Interface contacts:
Residue K1517 in protein 1 is in contact with residue I115 in protein 2 (closest heavy-atom distance 4.0 Å).
Residue S1019 in protein 1 contacts residue E60 in protein 2 (closest heavy-atom distance 3.1 Å).
Residue K1015 in protein 1 is in contact with residue V63 in protein 2 (closest heavy-atom distance 3.9 Å).
Residue R1484 in protein 1 is in contact with residue F90 in protein 2 (closest heavy-atom distance 3.2 Å).
Residue N1159 in protein 1 interacts with residue L67 in protein 2 (closest heavy-atom distance 3.8 Å).
Residue V1210 in protein 1 is in contact with residue L70 in protein 2 (closest heavy-atom distance 4.1 Å).
Residue Q1425 in protein 1 interacts with residue S86 in protein 2 (closest heavy-atom distance 4.1 Å).
Residue Q1022 in protein 1 interacts with residue V61 in protein 2 (closest heavy-atom distance 3.2 Å).
Residue N1023 in protein 1 contacts residue G57 in protein 2 (closest heavy-atom distance 4.3 Å).
Residue T1571 in protein 1 is in contact with residue I109 in protein 2 (closest heavy-atom distance 3.8 Å).
Residue L1516 in protein 1 is in contact with residue Y110 in protein 2 (closest heavy-atom distance 3.3 Å).
Residue L1162 in protein 1 interacts with residue Q71 in protein 2 (closest heavy-atom distance 3.4 Å).
Residue Q1428 in protein 1 contacts residue F90 in protein 2 (closest heavy-atom distance 3.7 Å).
Residue A1421 in protein 1 is in contact with residue S86 in protein 2 (closest heavy-atom distance 3.6 Å).
Residue R1206 in protein 1 contacts residue Q71 in protein 2 (closest heavy-atom distance 4.0 Å).
Residue Q1414 in protein 1 interacts with residue I79 in protein 2 (closest heavy-atom distance 3.4 Å).
Residue S1167 in protein 1 contacts residue Y66 in protein 2 (closest heavy-atom distance 3.4 Å).
Residue V1163 in protein 1 interacts with residue Y66 in protein 2 (closest heavy-atom distance 4.1 Å).
Residue V1163 in protein 1 contacts residue L67 in protein 2 (closest heavy-atom distance 4.2 Å).
Residue Q1425 in protein 1 contacts residue D89 in protein 2 (closest heavy-atom distance 4.3 Å).
Residue S1417 in protein 1 contacts residue L83 in protein 2 (closest heavy-atom distance 4.0 Å).
Residue V1163 in protein 1 is in contact with residue V63 in protein 2 (closest heavy-atom distance 4.0 Å).
Residue Y1269 in protein 1 interacts with residue G82 in protein 2 (closest heavy-atom distance 3.1 Å).
Residue Q1022 in protein 1 interacts with residue E60 in protein 2 (closest heavy-atom distance 3.3 Å).
Residue T1273 in protein 1 contacts residue D81 in protein 2 (closest heavy-atom distance 4.0 Å).
Residue R1270 in protein 1 interacts with residue D81 in protein 2 (closest heavy-atom distance 4.3 Å).
Residue Q1022 in protein 1 is in contact with residue G59 in protein 2 (closest heavy-atom distance 3.7 Å).
Residue K1209 in protein 1 is in contact with residue T74 in protein 2 (closest heavy-atom distance 3.7 Å).
Residue Y1269 in protein 1 contacts residue M78 in protein 2 (closest heavy-atom distance 3.6 Å).
Residue V1210 in protein 1 interacts with residue Q71 in protein 2 (closest heavy-atom distance 3.1 Å).
Residue W1213 in protein 1 contacts residue S77 in protein 2 (closest heavy-atom distance 3.6 Å).
Residue T1273 in protein 1 is in contact with residue R85 in protein 2 (closest heavy-atom distance 3.1 Å).
Residue C1018 in protein 1 is in contact with residue Y66 in protein 2 (closest heavy-atom distance 3.9 Å).
Residue L1568 in protein 1 interacts with residue R106 in protein 2 (closest heavy-atom distance 4.3 Å).
Residue M1567 in protein 1 interacts with residue R106 in protein 2 (closest heavy-atom distance 4.1 Å).
Residue E1564 in protein 1 is in contact with residue L94 in protein 2 (closest heavy-atom distance 3.6 Å).
Residue H1343 in protein 1 interacts with residue D89 in protein 2 (closest heavy-atom distance 3.0 Å).
Residue I1570 in protein 1 interacts with residue Y110 in protein 2 (closest heavy-atom distance 3.7 Å).
Residue Q1428 in protein 1 interacts with residue F93 in protein 2 (closest heavy-atom distance 3.8 Å).
Residue L1424 in protein 1 is in contact with residue F90 in protein 2 (closest heavy-atom distance 3.7 Å).
Residue K1209 in protein 1 is in contact with residue Q71 in protein 2 (closest heavy-atom distance 4.2 Å).
Residue N1023 in protein 1 is in contact with residue E60 in protein 2 (closest heavy-atom distance 3.4 Å).
Residue Q1428 in protein 1 contacts residue D89 in protein 2 (closest heavy-atom distance 4.3 Å).
Residue K1209 in protein 1 interacts with residue T75 in protein 2 (closest heavy-atom distance 3.2 Å).
Residue E1579 in protein 1 interacts with residue F113 in protein 2 (closest heavy-atom distance 4.0 Å).
Residue I1336 in protein 1 interacts with residue I79 in protein 2 (closest heavy-atom distance 3.6 Å).
Residue T1571 in protein 1 interacts with residue R106 in protein 2 (closest heavy-atom distance 3.8 Å).
Residue L1162 in protein 1 is in contact with residue L67 in protein 2 (closest heavy-atom distance 3.8 Å).
Residue W1213 in protein 1 interacts with residue D81 in protein 2 (closest heavy-atom distance 3.9 Å).
Residue T1332 in protein 1 interacts with residue I79 in protein 2 (closest heavy-atom distance 3.9 Å).
Residue L1162 in protein 1 contacts residue L70 in protein 2 (closest heavy-atom distance 3.6 Å).
Residue Q1022 in protein 1 contacts residue Y66 in protein 2 (closest heavy-atom distance 3.4 Å).
Residue L1576 in protein 1 contacts residue F113 in protein 2 (closest heavy-atom distance 3.7 Å).
Residue M1567 in protein 1 contacts residue K107 in protein 2 (closest heavy-atom distance 3.7 Å).
Residue E1166 in protein 1 interacts with residue Y66 in protein 2 (closest heavy-atom distance 3.3 Å).
Residue E1166 in protein 1 contacts residue L70 in protein 2 (closest heavy-atom distance 3.2 Å).
Residue S1266 in protein 1 is in contact with residue M78 in protein 2 (closest heavy-atom distance 3.2 Å).
Residue Y1269 in protein 1 interacts with residue D81 in protein 2 (closest heavy-atom distance 3.8 Å).
Residue W1213 in protein 1 is in contact with residue M78 in protein 2 (closest heavy-atom distance 3.4 Å).
Residue Q1425 in protein 1 is in contact with residue F90 in protein 2 (closest heavy-atom distance 4.3 Å).

Sequence of protein 1:
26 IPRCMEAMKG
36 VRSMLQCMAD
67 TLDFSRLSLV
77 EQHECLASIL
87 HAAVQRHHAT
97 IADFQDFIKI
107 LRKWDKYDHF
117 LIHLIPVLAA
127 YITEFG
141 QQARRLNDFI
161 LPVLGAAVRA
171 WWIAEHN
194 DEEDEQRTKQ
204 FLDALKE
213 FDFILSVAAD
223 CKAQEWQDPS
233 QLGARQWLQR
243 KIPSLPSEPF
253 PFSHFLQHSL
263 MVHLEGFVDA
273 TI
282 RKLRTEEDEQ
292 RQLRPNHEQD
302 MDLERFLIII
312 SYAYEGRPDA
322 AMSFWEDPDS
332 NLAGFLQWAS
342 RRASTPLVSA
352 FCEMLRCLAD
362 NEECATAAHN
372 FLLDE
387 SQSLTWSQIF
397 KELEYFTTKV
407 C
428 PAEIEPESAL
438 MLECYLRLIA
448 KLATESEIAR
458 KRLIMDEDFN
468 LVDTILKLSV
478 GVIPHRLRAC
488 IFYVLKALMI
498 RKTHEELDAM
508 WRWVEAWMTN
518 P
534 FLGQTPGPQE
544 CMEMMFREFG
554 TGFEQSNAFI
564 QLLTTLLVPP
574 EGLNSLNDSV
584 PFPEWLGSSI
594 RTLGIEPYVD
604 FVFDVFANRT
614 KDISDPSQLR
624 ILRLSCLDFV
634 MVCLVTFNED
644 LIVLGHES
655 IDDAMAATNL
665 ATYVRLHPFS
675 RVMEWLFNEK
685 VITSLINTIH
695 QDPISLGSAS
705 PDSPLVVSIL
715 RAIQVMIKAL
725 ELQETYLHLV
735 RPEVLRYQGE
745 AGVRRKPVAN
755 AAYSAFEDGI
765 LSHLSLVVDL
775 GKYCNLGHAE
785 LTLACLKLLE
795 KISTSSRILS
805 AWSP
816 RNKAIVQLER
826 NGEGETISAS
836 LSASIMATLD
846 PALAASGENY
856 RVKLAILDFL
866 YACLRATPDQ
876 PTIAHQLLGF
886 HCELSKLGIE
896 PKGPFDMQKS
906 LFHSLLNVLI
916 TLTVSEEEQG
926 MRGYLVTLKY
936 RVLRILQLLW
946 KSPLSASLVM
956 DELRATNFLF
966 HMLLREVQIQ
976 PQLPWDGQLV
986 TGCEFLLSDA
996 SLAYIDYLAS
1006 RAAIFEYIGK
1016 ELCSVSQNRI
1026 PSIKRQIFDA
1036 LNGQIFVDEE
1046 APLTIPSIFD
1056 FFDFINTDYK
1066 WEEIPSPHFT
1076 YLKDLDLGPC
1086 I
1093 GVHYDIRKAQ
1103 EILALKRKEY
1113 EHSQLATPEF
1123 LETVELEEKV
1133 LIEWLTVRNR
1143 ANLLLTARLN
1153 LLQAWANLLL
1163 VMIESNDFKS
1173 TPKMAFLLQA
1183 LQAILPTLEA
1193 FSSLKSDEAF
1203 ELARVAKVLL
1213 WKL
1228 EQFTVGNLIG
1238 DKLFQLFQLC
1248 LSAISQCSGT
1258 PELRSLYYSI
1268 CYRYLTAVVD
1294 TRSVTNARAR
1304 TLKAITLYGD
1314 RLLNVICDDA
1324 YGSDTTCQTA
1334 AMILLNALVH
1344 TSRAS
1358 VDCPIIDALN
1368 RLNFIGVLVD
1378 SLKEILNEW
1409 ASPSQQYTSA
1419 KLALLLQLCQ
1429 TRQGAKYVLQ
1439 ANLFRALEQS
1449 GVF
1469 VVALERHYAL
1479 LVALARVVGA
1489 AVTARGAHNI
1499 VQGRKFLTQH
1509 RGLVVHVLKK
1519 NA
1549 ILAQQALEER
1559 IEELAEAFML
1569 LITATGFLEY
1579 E

This data describes a binding interaction between two proteins.

Sequence of protein 2:
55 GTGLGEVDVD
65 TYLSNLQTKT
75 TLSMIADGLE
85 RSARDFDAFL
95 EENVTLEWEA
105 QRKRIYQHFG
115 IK